Sequence of the first protein:
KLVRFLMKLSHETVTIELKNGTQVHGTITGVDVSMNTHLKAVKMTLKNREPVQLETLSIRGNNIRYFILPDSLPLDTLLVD

Sequence of the second protein:
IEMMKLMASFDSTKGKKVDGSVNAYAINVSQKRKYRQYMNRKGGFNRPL

Interface contacts:
Residue V81 in the first protein contacts residue V131 in the second protein (closest heavy-atom distance 4.7 Å).
Residue D82 in the first protein is in contact with residue Y127 in the second protein (closest heavy-atom distance 4.0 Å).
Residue L80 in the first protein contacts residue I129 in the second protein (closest heavy-atom distance 3.3 Å).
Residue L3 in the first protein is in contact with residue I129 in the second protein (closest heavy-atom distance 4.7 Å).
Residue L80 in the first protein interacts with residue V131 in the second protein (closest heavy-atom distance 4.0 Å).
Residue D77 in the first protein contacts residue Q133 in the second protein (closest heavy-atom distance 3.6 Å).
Residue L76 in the first protein interacts with residue V131 in the second protein (closest heavy-atom distance 4.1 Å).
Residue D77 in the first protein contacts residue V131 in the second protein (closest heavy-atom distance 3.2 Å).
Residue D77 in the first protein interacts with residue N130 in the second protein (closest heavy-atom distance 3.9 Å).
Residue V81 in the first protein is in contact with residue Q133 in the second protein (closest heavy-atom distance 3.9 Å).
Residue D82 in the first protein contacts residue I129 in the second protein (closest heavy-atom distance 4.5 Å).
Residue D77 in the first protein contacts residue S132 in the second protein (closest heavy-atom distance 2.9 Å).

These two protein chains interact to form a complex.